This data describes a binding interaction between two proteins.

Sequence of chain B:
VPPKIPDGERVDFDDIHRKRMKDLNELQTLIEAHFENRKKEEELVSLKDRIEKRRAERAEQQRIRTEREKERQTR

Interface contacts:
Residue R103 in chain B contacts residue L13 in chain A (closest heavy-atom distance 2.2 Å).
Residue L110 in chain B is in contact with residue K6 in chain A (closest heavy-atom distance 4.0 Å).
Residue D106 in chain B interacts with residue M10 in chain A (closest heavy-atom distance 2.4 Å).
Residue D106 in chain B contacts residue K6 in chain A (closest heavy-atom distance 3.4 Å).
Residue L113 in chain B is in contact with residue D2 in chain A (closest heavy-atom distance 4.0 Å).
Residue H117 in chain B is in contact with residue M1 in chain A (closest heavy-atom distance 4.2 Å).
Residue L110 in chain B interacts with residue A3 in chain A (closest heavy-atom distance 2.9 Å).
Residue I114 in chain B is in contact with residue A3 in chain A (closest heavy-atom distance 3.7 Å).
Residue L110 in chain B is in contact with residue K7 in chain A (closest heavy-atom distance 3.4 Å).
Residue L110 in chain B contacts residue I4 in chain A (closest heavy-atom distance 4.7 Å).
Residue L113 in chain B contacts residue A3 in chain A (closest heavy-atom distance 3.4 Å).
Residue E109 in chain B interacts with residue K6 in chain A (closest heavy-atom distance 3.1 Å).
Residue R103 in chain B contacts residue M10 in chain A (closest heavy-atom distance 4.9 Å).

Sequence of chain A:
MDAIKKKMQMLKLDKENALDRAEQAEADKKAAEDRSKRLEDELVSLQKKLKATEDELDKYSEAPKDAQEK